Residue-level contacts at the interface:
Residue V233 in protein 2 is in contact with residue H137 in protein 1 (closest heavy-atom distance 3.6 Å).
Residue L83 in protein 2 interacts with residue N77 in protein 1 (closest heavy-atom distance 2.7 Å).
Residue E88 in protein 2 contacts residue T73 in protein 1 (closest heavy-atom distance 3.2 Å).
Residue D58 in protein 2 is in contact with residue R72 in protein 1 (closest heavy-atom distance 3.3 Å).
Residue V232 in protein 2 interacts with residue R238 in protein 1 (closest heavy-atom distance 4.0 Å).
Residue V126 in protein 2 interacts with residue Q208 in protein 1 (closest heavy-atom distance 2.5 Å).
Residue G151 in protein 2 interacts with residue T204 in protein 1 (closest heavy-atom distance 4.0 Å).
Residue R238 in protein 2 contacts residue V232 in protein 1 (closest heavy-atom distance 3.5 Å).
Residue N82 in protein 2 is in contact with residue Y66 in protein 1 (closest heavy-atom distance 4.0 Å).
Residue V126 in protein 2 interacts with residue V211 in protein 1 (closest heavy-atom distance 3.8 Å).
Residue C127 in protein 2 contacts residue Q208 in protein 1 (closest heavy-atom distance 3.4 Å).
Residue D58 in protein 2 interacts with residue T27 in protein 1 (closest heavy-atom distance 3.5 Å).
Residue F56 in protein 2 contacts residue L24 in protein 1 (closest heavy-atom distance 3.6 Å).
Residue P230 in protein 2 is in contact with residue D231 in protein 1 (closest heavy-atom distance 3.4 Å).
Residue Y225 in protein 2 interacts with residue V226 in protein 1 (closest heavy-atom distance 2.9 Å).
Residue P230 in protein 2 contacts residue R238 in protein 1 (closest heavy-atom distance 3.9 Å).
Residue V59 in protein 2 interacts with residue R72 in protein 1 (closest heavy-atom distance 3.6 Å).
Residue R185 in protein 2 contacts residue S205 in protein 1 (closest heavy-atom distance 4.0 Å).
Residue S229 in protein 2 interacts with residue L228 in protein 1 (closest heavy-atom distance 3.3 Å).
Residue R185 in protein 2 interacts with residue D167 in protein 1 (closest heavy-atom distance 3.1 Å).
Residue I260 in protein 2 contacts residue E253 in protein 1 (closest heavy-atom distance 3.4 Å).
Residue A261 in protein 2 interacts with residue Q75 in protein 1 (closest heavy-atom distance 3.6 Å).
Residue G18 in protein 2 interacts with residue E22 in protein 1 (closest heavy-atom distance 3.7 Å).
Residue P124 in protein 2 contacts residue Q208 in protein 1 (closest heavy-atom distance 3.6 Å).
Residue G17 in protein 2 is in contact with residue E22 in protein 1 (closest heavy-atom distance 3.4 Å).
Residue Q130 in protein 2 contacts residue D200 in protein 1 (closest heavy-atom distance 3.2 Å).
Residue Q84 in protein 2 is in contact with residue L76 in protein 1 (closest heavy-atom distance 3.6 Å).
Residue Q84 in protein 2 is in contact with residue N77 in protein 1 (closest heavy-atom distance 2.7 Å).
Residue N15 in protein 2 interacts with residue E22 in protein 1 (closest heavy-atom distance 3.7 Å).
Residue T235 in protein 2 contacts residue V232 in protein 1 (closest heavy-atom distance 3.3 Å).
Residue H134 in protein 2 is in contact with residue N196 in protein 1 (closest heavy-atom distance 3.2 Å).
Residue I260 in protein 2 contacts residue R251 in protein 1 (closest heavy-atom distance 3.6 Å).
Residue F56 in protein 2 contacts residue E22 in protein 1 (closest heavy-atom distance 3.4 Å).
Residue Q84 in protein 2 is in contact with residue Y66 in protein 1 (closest heavy-atom distance 3.6 Å).
Residue T227 in protein 2 contacts residue L228 in protein 1 (closest heavy-atom distance 3.8 Å).
Residue A186 in protein 2 is in contact with residue L201 in protein 1 (closest heavy-atom distance 3.9 Å).
Residue E88 in protein 2 interacts with residue G69 in protein 1 (closest heavy-atom distance 3.0 Å).
Residue R185 in protein 2 interacts with residue Q171 in protein 1 (closest heavy-atom distance 3.5 Å).
Residue Q130 in protein 2 contacts residue T203 in protein 1 (closest heavy-atom distance 3.5 Å).
Residue Y225 in protein 2 interacts with residue T227 in protein 1 (closest heavy-atom distance 4.0 Å).
Residue I260 in protein 2 contacts residue Q75 in protein 1 (closest heavy-atom distance 3.0 Å).
Residue N183 in protein 2 contacts residue Q171 in protein 1 (closest heavy-atom distance 4.0 Å).
Residue D58 in protein 2 interacts with residue T23 in protein 1 (closest heavy-atom distance 2.3 Å).
Residue F56 in protein 2 is in contact with residue T23 in protein 1 (closest heavy-atom distance 3.7 Å).
Residue Y91 in protein 2 contacts residue T73 in protein 1 (closest heavy-atom distance 3.3 Å).
Residue T60 in protein 2 contacts residue R72 in protein 1 (closest heavy-atom distance 3.5 Å).
Residue T149 in protein 2 interacts with residue D200 in protein 1 (closest heavy-atom distance 3.5 Å).
Residue V128 in protein 2 contacts residue Q208 in protein 1 (closest heavy-atom distance 3.2 Å).
Residue F56 in protein 2 is in contact with residue R11 in protein 1 (closest heavy-atom distance 4.0 Å).
Residue A87 in protein 2 is in contact with residue N77 in protein 1 (closest heavy-atom distance 3.4 Å).
Residue P124 in protein 2 contacts residue E212 in protein 1 (closest heavy-atom distance 3.9 Å).
Residue T149 in protein 2 interacts with residue T204 in protein 1 (closest heavy-atom distance 4.0 Å).
Residue V128 in protein 2 contacts residue T204 in protein 1 (closest heavy-atom distance 3.4 Å).
Residue Q130 in protein 2 contacts residue T204 in protein 1 (closest heavy-atom distance 2.9 Å).
Residue N183 in protein 2 contacts residue L201 in protein 1 (closest heavy-atom distance 3.4 Å).
Residue V232 in protein 2 interacts with residue M135 in protein 1 (closest heavy-atom distance 3.7 Å).
Residue D58 in protein 2 contacts residue L24 in protein 1 (closest heavy-atom distance 3.4 Å).
Residue T149 in protein 2 is in contact with residue L201 in protein 1 (closest heavy-atom distance 3.8 Å).
Residue V233 in protein 2 interacts with residue K142 in protein 1 (closest heavy-atom distance 3.8 Å).
Residue G151 in protein 2 interacts with residue Q208 in protein 1 (closest heavy-atom distance 3.7 Å).

Sequence of protein 1:
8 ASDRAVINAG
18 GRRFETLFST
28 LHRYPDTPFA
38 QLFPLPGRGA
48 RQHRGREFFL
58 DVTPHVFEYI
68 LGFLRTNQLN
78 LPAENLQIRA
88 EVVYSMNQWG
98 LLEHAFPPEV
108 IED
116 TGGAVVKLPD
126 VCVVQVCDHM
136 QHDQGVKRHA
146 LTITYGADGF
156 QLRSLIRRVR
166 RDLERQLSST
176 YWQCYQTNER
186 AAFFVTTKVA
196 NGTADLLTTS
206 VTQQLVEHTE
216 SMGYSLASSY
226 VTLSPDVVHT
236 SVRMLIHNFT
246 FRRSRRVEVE

Sequence of protein 2:
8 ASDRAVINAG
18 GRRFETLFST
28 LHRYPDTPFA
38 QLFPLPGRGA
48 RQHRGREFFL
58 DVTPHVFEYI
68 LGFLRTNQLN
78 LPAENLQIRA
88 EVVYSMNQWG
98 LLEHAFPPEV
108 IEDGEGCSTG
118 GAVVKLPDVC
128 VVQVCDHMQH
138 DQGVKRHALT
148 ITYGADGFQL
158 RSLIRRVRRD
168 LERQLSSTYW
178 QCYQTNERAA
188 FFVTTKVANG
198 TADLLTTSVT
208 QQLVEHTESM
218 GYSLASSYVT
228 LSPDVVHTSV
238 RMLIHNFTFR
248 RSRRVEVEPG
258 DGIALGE

These two protein chains interact to form a complex.